The following describes two proteins that form a bound complex.

Sequence of protein 2:
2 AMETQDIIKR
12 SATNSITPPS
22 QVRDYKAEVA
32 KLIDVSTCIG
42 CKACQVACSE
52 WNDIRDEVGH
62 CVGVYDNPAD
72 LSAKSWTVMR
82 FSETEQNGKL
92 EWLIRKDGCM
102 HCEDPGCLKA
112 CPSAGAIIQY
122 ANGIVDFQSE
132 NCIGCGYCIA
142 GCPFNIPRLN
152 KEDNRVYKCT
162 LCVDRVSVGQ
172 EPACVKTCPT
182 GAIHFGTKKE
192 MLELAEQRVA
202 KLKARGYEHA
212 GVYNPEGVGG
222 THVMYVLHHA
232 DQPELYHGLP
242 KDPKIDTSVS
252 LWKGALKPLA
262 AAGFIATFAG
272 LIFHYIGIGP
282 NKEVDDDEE

Sequence of protein 1:
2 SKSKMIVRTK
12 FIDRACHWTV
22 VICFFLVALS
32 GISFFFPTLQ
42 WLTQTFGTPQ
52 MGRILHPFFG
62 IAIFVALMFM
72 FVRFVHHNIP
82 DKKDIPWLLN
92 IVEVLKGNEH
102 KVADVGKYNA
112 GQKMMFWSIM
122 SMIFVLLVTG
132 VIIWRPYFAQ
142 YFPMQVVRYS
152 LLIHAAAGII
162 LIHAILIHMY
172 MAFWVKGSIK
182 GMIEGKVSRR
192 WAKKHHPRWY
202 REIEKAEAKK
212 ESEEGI

Contacts between the two chains:
Residue G264 in protein 2 contacts residue H164 in protein 1 (closest heavy-atom distance 3.3 Å).
Residue I134 in protein 2 contacts residue F35 in protein 1 (closest heavy-atom distance 3.8 Å).
Residue Y276 in protein 2 is in contact with residue F174 in protein 1 (closest heavy-atom distance 3.8 Å).
Residue K258 in protein 2 is in contact with residue F37 in protein 1 (closest heavy-atom distance 3.5 Å).
Residue Y276 in protein 2 contacts residue Y171 in protein 1 (closest heavy-atom distance 3.0 Å).
Residue I279 in protein 2 is in contact with residue L96 in protein 1 (closest heavy-atom distance 3.1 Å).
Residue N282 in protein 2 contacts residue K177 in protein 1 (closest heavy-atom distance 3.0 Å).
Residue W253 in protein 2 interacts with residue L153 in protein 1 (closest heavy-atom distance 3.7 Å).
Residue E284 in protein 2 contacts residue S189 in protein 1 (closest heavy-atom distance 3.0 Å).
Residue E131 in protein 2 contacts residue Q51 in protein 1 (closest heavy-atom distance 3.8 Å).
Residue I134 in protein 2 interacts with residue P50 in protein 1 (closest heavy-atom distance 3.8 Å).
Residue F265 in protein 2 is in contact with residue I163 in protein 1 (closest heavy-atom distance 3.7 Å).
Residue E284 in protein 2 interacts with residue W192 in protein 1 (closest heavy-atom distance 3.5 Å).
Residue E284 in protein 2 contacts residue R191 in protein 1 (closest heavy-atom distance 2.8 Å).
Residue P281 in protein 2 contacts residue K177 in protein 1 (closest heavy-atom distance 3.5 Å).
Residue K258 in protein 2 contacts residue F36 in protein 1 (closest heavy-atom distance 2.8 Å).
Residue N282 in protein 2 contacts residue V176 in protein 1 (closest heavy-atom distance 3.6 Å).
Residue C136 in protein 2 contacts residue R54 in protein 1 (closest heavy-atom distance 3.8 Å).
Residue N15 in protein 2 interacts with residue T39 in protein 1 (closest heavy-atom distance 3.7 Å).
Residue H275 in protein 2 contacts residue L96 in protein 1 (closest heavy-atom distance 3.2 Å).
Residue K283 in protein 2 is in contact with residue G178 in protein 1 (closest heavy-atom distance 3.9 Å).
Residue N146 in protein 2 interacts with residue M145 in protein 1 (closest heavy-atom distance 3.7 Å).
Residue I140 in protein 2 interacts with residue R136 in protein 1 (closest heavy-atom distance 3.9 Å).
Residue N282 in protein 2 interacts with residue K195 in protein 1 (closest heavy-atom distance 3.1 Å).
Residue V285 in protein 2 contacts residue R191 in protein 1 (closest heavy-atom distance 3.1 Å).
Residue N155 in protein 2 contacts residue R54 in protein 1 (closest heavy-atom distance 3.5 Å).
Residue F269 in protein 2 interacts with residue L167 in protein 1 (closest heavy-atom distance 3.8 Å).
Residue F265 in protein 2 contacts residue I160 in protein 1 (closest heavy-atom distance 3.9 Å).
Residue P113 in protein 2 is in contact with residue P38 in protein 1 (closest heavy-atom distance 3.4 Å).
Residue K283 in protein 2 is in contact with residue K177 in protein 1 (closest heavy-atom distance 3.3 Å).
Residue E284 in protein 2 contacts residue K195 in protein 1 (closest heavy-atom distance 3.4 Å).
Residue N282 in protein 2 interacts with residue H196 in protein 1 (closest heavy-atom distance 3.0 Å).
Residue N282 in protein 2 contacts residue W175 in protein 1 (closest heavy-atom distance 3.0 Å).
Residue I279 in protein 2 contacts residue K97 in protein 1 (closest heavy-atom distance 3.5 Å).
Residue C133 in protein 2 contacts residue Q51 in protein 1 (closest heavy-atom distance 3.2 Å).
Residue D247 in protein 2 interacts with residue R149 in protein 1 (closest heavy-atom distance 3.8 Å).
Residue T268 in protein 2 is in contact with residue H164 in protein 1 (closest heavy-atom distance 3.5 Å).
Residue W253 in protein 2 contacts residue A156 in protein 1 (closest heavy-atom distance 3.7 Å).
Residue C136 in protein 2 interacts with residue R136 in protein 1 (closest heavy-atom distance 3.9 Å).
Residue Y138 in protein 2 interacts with residue L152 in protein 1 (closest heavy-atom distance 3.6 Å).
Residue W253 in protein 2 is in contact with residue L152 in protein 1 (closest heavy-atom distance 3.7 Å).
Residue Y276 in protein 2 interacts with residue K177 in protein 1 (closest heavy-atom distance 3.3 Å).
Residue G135 in protein 2 interacts with residue R54 in protein 1 (closest heavy-atom distance 3.5 Å).
Residue H275 in protein 2 interacts with residue Y171 in protein 1 (closest heavy-atom distance 2.6 Å).
Residue I134 in protein 2 is in contact with residue R54 in protein 1 (closest heavy-atom distance 2.8 Å).
Residue A261 in protein 2 contacts residue F36 in protein 1 (closest heavy-atom distance 3.6 Å).
Residue G280 in protein 2 is in contact with residue W175 in protein 1 (closest heavy-atom distance 3.1 Å).
Residue L272 in protein 2 contacts residue Y171 in protein 1 (closest heavy-atom distance 3.7 Å).
Residue K283 in protein 2 interacts with residue K195 in protein 1 (closest heavy-atom distance 2.5 Å).
Residue C143 in protein 2 interacts with residue R149 in protein 1 (closest heavy-atom distance 3.1 Å).
Residue A13 in protein 2 contacts residue P38 in protein 1 (closest heavy-atom distance 3.4 Å).
Residue A141 in protein 2 is in contact with residue R149 in protein 1 (closest heavy-atom distance 2.6 Å).
Residue A141 in protein 2 is in contact with residue L152 in protein 1 (closest heavy-atom distance 3.7 Å).
Residue F265 in protein 2 is in contact with residue H164 in protein 1 (closest heavy-atom distance 3.3 Å).
Residue A261 in protein 2 contacts residue I160 in protein 1 (closest heavy-atom distance 3.8 Å).
Residue A141 in protein 2 interacts with residue M145 in protein 1 (closest heavy-atom distance 3.7 Å).
Residue S249 in protein 2 interacts with residue R149 in protein 1 (closest heavy-atom distance 3.5 Å).
Residue P113 in protein 2 interacts with residue F35 in protein 1 (closest heavy-atom distance 3.6 Å).
Residue D247 in protein 2 contacts residue Q146 in protein 1 (closest heavy-atom distance 2.7 Å).
Residue G137 in protein 2 interacts with residue R136 in protein 1 (closest heavy-atom distance 3.6 Å).